Residue-level contacts at the interface:
Residue H92 in the second protein is in contact with residue L2 in the first protein (closest heavy-atom distance 3.5 Å).
Residue Y94 in the second protein is in contact with residue E1 in the first protein (closest heavy-atom distance 2.8 Å).
Residue F93 in the second protein interacts with residue D3 in the first protein (closest heavy-atom distance 4.1 Å).
Residue H92 in the second protein is in contact with residue A6 in the first protein (closest heavy-atom distance 3.6 Å).
Residue Y94 in the second protein contacts residue L2 in the first protein (closest heavy-atom distance 3.5 Å).
Residue H92 in the second protein is in contact with residue E1 in the first protein (closest heavy-atom distance 4.5 Å).
Residue L91 in the second protein interacts with residue D3 in the first protein (closest heavy-atom distance 2.9 Å).
Residue Y94 in the second protein interacts with residue D3 in the first protein (closest heavy-atom distance 3.4 Å).
Residue F93 in the second protein interacts with residue L2 in the first protein (closest heavy-atom distance 3.5 Å).
Residue H92 in the second protein contacts residue D3 in the first protein (closest heavy-atom distance 2.6 Å).
Residue H92 in the second protein contacts residue S7 in the first protein (closest heavy-atom distance 4.8 Å).
Residue F93 in the second protein is in contact with residue E1 in the first protein (closest heavy-atom distance 3.3 Å).
Residue Y94 in the second protein contacts residue K4 in the first protein (closest heavy-atom distance 3.4 Å).
Residue H96 in the second protein contacts residue D3 in the first protein (closest heavy-atom distance 2.7 Å).

Sequence of the first protein:
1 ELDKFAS

Sequence of the second protein:
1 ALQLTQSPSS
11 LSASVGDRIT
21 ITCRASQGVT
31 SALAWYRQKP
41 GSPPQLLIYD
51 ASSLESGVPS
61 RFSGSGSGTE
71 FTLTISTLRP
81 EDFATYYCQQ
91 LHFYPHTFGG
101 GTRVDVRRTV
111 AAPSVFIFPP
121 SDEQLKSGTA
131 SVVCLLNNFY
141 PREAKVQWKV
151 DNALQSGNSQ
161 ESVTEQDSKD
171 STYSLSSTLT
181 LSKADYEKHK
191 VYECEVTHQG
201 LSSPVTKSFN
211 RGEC

These two protein chains interact to form a complex.